This data describes a binding interaction between two proteins.

Sequence of chain B:
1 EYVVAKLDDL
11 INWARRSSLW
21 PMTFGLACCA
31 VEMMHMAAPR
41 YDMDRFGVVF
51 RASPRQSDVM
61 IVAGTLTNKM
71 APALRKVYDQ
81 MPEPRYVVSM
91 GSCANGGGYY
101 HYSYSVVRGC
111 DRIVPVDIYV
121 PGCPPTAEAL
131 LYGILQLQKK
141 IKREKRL

Sequence of chain A:
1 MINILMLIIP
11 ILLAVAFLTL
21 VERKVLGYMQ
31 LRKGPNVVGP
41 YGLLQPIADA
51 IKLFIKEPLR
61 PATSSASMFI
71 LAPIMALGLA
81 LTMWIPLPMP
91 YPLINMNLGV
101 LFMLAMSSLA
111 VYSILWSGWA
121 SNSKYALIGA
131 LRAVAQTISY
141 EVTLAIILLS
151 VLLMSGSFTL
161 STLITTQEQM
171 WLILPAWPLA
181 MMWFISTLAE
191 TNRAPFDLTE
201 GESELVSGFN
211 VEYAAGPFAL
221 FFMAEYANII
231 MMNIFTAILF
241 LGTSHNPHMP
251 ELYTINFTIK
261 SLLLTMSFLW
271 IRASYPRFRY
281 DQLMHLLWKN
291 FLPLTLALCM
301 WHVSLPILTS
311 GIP

Interface contacts:
Residue L44 in chain A contacts residue W13 in chain B (closest heavy-atom distance 3.7 Å).
Residue A214 in chain A contacts residue Q56 in chain B (closest heavy-atom distance 3.5 Å).
Residue P58 in chain A contacts residue P82 in chain B (closest heavy-atom distance 3.7 Å).
Residue T19 in chain A interacts with residue R45 in chain B (closest heavy-atom distance 2.8 Å).
Residue K56 in chain A interacts with residue I11 in chain B (closest heavy-atom distance 3.8 Å).
Residue V211 in chain A interacts with residue R55 in chain B (closest heavy-atom distance 3.4 Å).
Residue L31 in chain A interacts with residue P39 in chain B (closest heavy-atom distance 3.2 Å).
Residue R32 in chain A is in contact with residue D44 in chain B (closest heavy-atom distance 3.1 Å).
Residue N36 in chain A contacts residue F46 in chain B (closest heavy-atom distance 3.7 Å).
Residue R23 in chain A is in contact with residue V49 in chain B (closest heavy-atom distance 3.6 Å).
Residue E57 in chain A interacts with residue D58 in chain B (closest heavy-atom distance 3.2 Å).
Residue Y213 in chain A interacts with residue R55 in chain B (closest heavy-atom distance 3.3 Å).
Residue K52 in chain A is in contact with residue W20 in chain B (closest heavy-atom distance 3.4 Å).
Residue K52 in chain A contacts residue R15 in chain B (closest heavy-atom distance 3.8 Å).
Residue F218 in chain A contacts residue Q56 in chain B (closest heavy-atom distance 3.5 Å).
Residue R23 in chain A is in contact with residue R45 in chain B (closest heavy-atom distance 3.2 Å).
Residue D49 in chain A is in contact with residue S18 in chain B (closest heavy-atom distance 3.3 Å).
Residue K52 in chain A is in contact with residue S18 in chain B (closest heavy-atom distance 3.3 Å).
Residue E57 in chain A interacts with residue P84 in chain B (closest heavy-atom distance 3.3 Å).
Residue L59 in chain A is in contact with residue R55 in chain B (closest heavy-atom distance 3.7 Å).
Residue A48 in chain A interacts with residue S17 in chain B (closest heavy-atom distance 3.6 Å).
Residue V38 in chain A interacts with residue W13 in chain B (closest heavy-atom distance 3.8 Å).
Residue G34 in chain A interacts with residue R45 in chain B (closest heavy-atom distance 3.3 Å).
Residue K33 in chain A is in contact with residue D42 in chain B (closest heavy-atom distance 4.0 Å).
Residue E57 in chain A is in contact with residue Q56 in chain B (closest heavy-atom distance 3.9 Å).
Residue A214 in chain A is in contact with residue R55 in chain B (closest heavy-atom distance 3.0 Å).
Residue N36 in chain A is in contact with residue R45 in chain B (closest heavy-atom distance 4.0 Å).
Residue K52 in chain A contacts residue L19 in chain B (closest heavy-atom distance 3.9 Å).
Residue Q45 in chain A is in contact with residue R45 in chain B (closest heavy-atom distance 2.9 Å).
Residue P35 in chain A is in contact with residue R45 in chain B (closest heavy-atom distance 3.4 Å).
Residue R32 in chain A is in contact with residue P39 in chain B (closest heavy-atom distance 4.0 Å).
Residue G34 in chain A contacts residue F46 in chain B (closest heavy-atom distance 3.9 Å).
Residue L59 in chain A contacts residue Q80 in chain B (closest heavy-atom distance 3.3 Å).
Residue F222 in chain A is in contact with residue R51 in chain B (closest heavy-atom distance 3.4 Å).
Residue N210 in chain A is in contact with residue Q56 in chain B (closest heavy-atom distance 3.5 Å).
Residue L53 in chain A is in contact with residue W20 in chain B (closest heavy-atom distance 3.7 Å).
Residue R32 in chain A is in contact with residue D42 in chain B (closest heavy-atom distance 3.3 Å).
Residue K56 in chain A is in contact with residue E144 in chain B (closest heavy-atom distance 3.2 Å).
Residue E212 in chain A is in contact with residue R55 in chain B (closest heavy-atom distance 4.0 Å).
Residue R23 in chain A is in contact with residue R51 in chain B (closest heavy-atom distance 3.2 Å).
Residue K33 in chain A interacts with residue D44 in chain B (closest heavy-atom distance 3.0 Å).
Residue A48 in chain A contacts residue A14 in chain B (closest heavy-atom distance 3.8 Å).
Residue K33 in chain A interacts with residue F46 in chain B (closest heavy-atom distance 3.3 Å).
Residue P58 in chain A is in contact with residue E83 in chain B (closest heavy-atom distance 4.1 Å).
Residue E57 in chain A is in contact with residue P82 in chain B (closest heavy-atom distance 3.4 Å).
Residue F222 in chain A is in contact with residue Q56 in chain B (closest heavy-atom distance 3.4 Å).
Residue G34 in chain A contacts residue D44 in chain B (closest heavy-atom distance 3.1 Å).
Residue E57 in chain A contacts residue S57 in chain B (closest heavy-atom distance 4.0 Å).
Residue R32 in chain A interacts with residue A37 in chain B (closest heavy-atom distance 3.9 Å).
Residue Q45 in chain A interacts with residue S17 in chain B (closest heavy-atom distance 3.6 Å).
Residue V38 in chain A contacts residue S17 in chain B (closest heavy-atom distance 3.4 Å).
Residue Q45 in chain A is in contact with residue S18 in chain B (closest heavy-atom distance 3.5 Å).
Residue Y226 in chain A contacts residue R51 in chain B (closest heavy-atom distance 3.3 Å).
Residue K56 in chain A contacts residue R15 in chain B (closest heavy-atom distance 3.5 Å).
Residue V37 in chain A is in contact with residue F46 in chain B (closest heavy-atom distance 3.6 Å).
Residue A48 in chain A is in contact with residue W13 in chain B (closest heavy-atom distance 3.7 Å).
Residue D49 in chain A is in contact with residue R45 in chain B (closest heavy-atom distance 4.1 Å).
Residue K52 in chain A is in contact with residue D58 in chain B (closest heavy-atom distance 3.4 Å).
Residue K56 in chain A contacts residue P84 in chain B (closest heavy-atom distance 3.6 Å).
Residue K52 in chain A interacts with residue A14 in chain B (closest heavy-atom distance 3.8 Å).